Sequence of the first protein:
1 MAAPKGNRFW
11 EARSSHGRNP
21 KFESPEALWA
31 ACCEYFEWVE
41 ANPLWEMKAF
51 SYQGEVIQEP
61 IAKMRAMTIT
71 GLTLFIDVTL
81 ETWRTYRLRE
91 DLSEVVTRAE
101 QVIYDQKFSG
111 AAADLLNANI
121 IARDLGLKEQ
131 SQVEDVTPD

Sequence of the second protein:
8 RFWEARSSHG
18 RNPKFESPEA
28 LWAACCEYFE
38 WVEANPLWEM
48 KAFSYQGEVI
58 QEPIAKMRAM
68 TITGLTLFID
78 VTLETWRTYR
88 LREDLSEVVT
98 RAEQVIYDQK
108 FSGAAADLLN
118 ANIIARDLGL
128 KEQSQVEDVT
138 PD

The following describes two proteins that form a bound complex.

Contacts between the two chains:
Residue F9 in the first protein contacts residue Q106 in the second protein (closest heavy-atom distance 3.7 Å).
Residue W45 in the first protein is in contact with residue L115 in the second protein (closest heavy-atom distance 3.9 Å).
Residue M64 in the first protein contacts residue A113 in the second protein (closest heavy-atom distance 3.6 Å).
Residue I120 in the first protein interacts with residue F108 in the second protein (closest heavy-atom distance 3.9 Å).
Residue V56 in the first protein is in contact with residue E59 in the second protein (closest heavy-atom distance 3.3 Å).
Residue E134 in the first protein is in contact with residue T137 in the second protein (closest heavy-atom distance 3.8 Å).
Residue Q58 in the first protein contacts residue P60 in the second protein (closest heavy-atom distance 3.1 Å).
Residue S51 in the first protein interacts with residue F50 in the second protein (closest heavy-atom distance 3.7 Å).
Residue E129 in the first protein interacts with residue Q130 in the second protein (closest heavy-atom distance 3.1 Å).
Residue L74 in the first protein interacts with residue R98 in the second protein (closest heavy-atom distance 3.7 Å).
Residue E129 in the first protein contacts residue Q132 in the second protein (closest heavy-atom distance 3.0 Å).
Residue N117 in the first protein contacts residue A112 in the second protein (closest heavy-atom distance 2.7 Å).
Residue I120 in the first protein is in contact with residue A118 in the second protein (closest heavy-atom distance 3.5 Å).
Residue Q132 in the first protein is in contact with residue E134 in the second protein (closest heavy-atom distance 2.9 Å).
Residue T68 in the first protein is in contact with residue F108 in the second protein (closest heavy-atom distance 3.6 Å).
Residue L116 in the first protein interacts with residue A112 in the second protein (closest heavy-atom distance 3.1 Å).
Residue R123 in the first protein is in contact with residue N119 in the second protein (closest heavy-atom distance 3.5 Å).
Residue I120 in the first protein contacts residue A111 in the second protein (closest heavy-atom distance 3.8 Å).
Residue W10 in the first protein contacts residue V102 in the second protein (closest heavy-atom distance 3.8 Å).
Residue G71 in the first protein interacts with residue D105 in the second protein (closest heavy-atom distance 4.0 Å).
Residue S131 in the first protein contacts residue Q132 in the second protein (closest heavy-atom distance 3.0 Å).
Residue V133 in the first protein is in contact with residue D135 in the second protein (closest heavy-atom distance 3.5 Å).
Residue S131 in the first protein interacts with residue V133 in the second protein (closest heavy-atom distance 3.6 Å).
Residue L74 in the first protein contacts residue Q101 in the second protein (closest heavy-atom distance 3.2 Å).
Residue D124 in the first protein contacts residue F108 in the second protein (closest heavy-atom distance 3.5 Å).
Residue R123 in the first protein interacts with residue E129 in the second protein (closest heavy-atom distance 3.4 Å).
Residue S131 in the first protein contacts residue E134 in the second protein (closest heavy-atom distance 2.8 Å).
Residue R123 in the first protein interacts with residue L127 in the second protein (closest heavy-atom distance 2.9 Å).
Residue V133 in the first protein interacts with residue E134 in the second protein (closest heavy-atom distance 2.9 Å).
Residue W10 in the first protein contacts residue F36 in the second protein (closest heavy-atom distance 3.4 Å).
Residue N117 in the first protein contacts residue A111 in the second protein (closest heavy-atom distance 3.5 Å).
Residue N117 in the first protein contacts residue D114 in the second protein (closest heavy-atom distance 2.8 Å).
Residue N119 in the first protein contacts residue E129 in the second protein (closest heavy-atom distance 2.8 Å).
Residue Q132 in the first protein contacts residue V136 in the second protein (closest heavy-atom distance 3.8 Å).
Residue R8 in the first protein is in contact with residue E40 in the second protein (closest heavy-atom distance 3.9 Å).
Residue E46 in the first protein is in contact with residue L115 in the second protein (closest heavy-atom distance 3.4 Å).
Residue K63 in the first protein interacts with residue A113 in the second protein (closest heavy-atom distance 3.4 Å).
Residue A49 in the first protein interacts with residue I61 in the second protein (closest heavy-atom distance 3.9 Å).
Residue E129 in the first protein contacts residue S131 in the second protein (closest heavy-atom distance 3.2 Å).
Residue K128 in the first protein is in contact with residue Q132 in the second protein (closest heavy-atom distance 3.6 Å).
Residue R123 in the first protein contacts residue K128 in the second protein (closest heavy-atom distance 3.5 Å).
Residue G126 in the first protein interacts with residue Q130 in the second protein (closest heavy-atom distance 3.6 Å).
Residue T70 in the first protein interacts with residue D105 in the second protein (closest heavy-atom distance 3.0 Å).
Residue A49 in the first protein interacts with residue F50 in the second protein (closest heavy-atom distance 3.9 Å).
Residue T68 in the first protein interacts with residue D105 in the second protein (closest heavy-atom distance 3.6 Å).
Residue R8 in the first protein interacts with residue E37 in the second protein (closest heavy-atom distance 3.8 Å).
Residue N117 in the first protein is in contact with residue A118 in the second protein (closest heavy-atom distance 3.4 Å).
Residue F9 in the first protein contacts residue V102 in the second protein (closest heavy-atom distance 3.5 Å).
Residue R123 in the first protein contacts residue A122 in the second protein (closest heavy-atom distance 3.7 Å).
Residue D135 in the first protein interacts with residue T137 in the second protein (closest heavy-atom distance 2.8 Å).
Residue W10 in the first protein is in contact with residue E40 in the second protein (closest heavy-atom distance 3.5 Å).
Residue Q130 in the first protein interacts with residue Q132 in the second protein (closest heavy-atom distance 3.4 Å).
Residue L44 in the first protein is in contact with residue L115 in the second protein (closest heavy-atom distance 3.7 Å).
Residue E134 in the first protein is in contact with residue P138 in the second protein (closest heavy-atom distance 3.8 Å).
Residue L80 in the first protein interacts with residue Q101 in the second protein (closest heavy-atom distance 3.9 Å).
Residue K128 in the first protein interacts with residue Q130 in the second protein (closest heavy-atom distance 3.3 Å).
Residue V133 in the first protein contacts residue V136 in the second protein (closest heavy-atom distance 2.9 Å).
Residue E134 in the first protein contacts residue V136 in the second protein (closest heavy-atom distance 3.8 Å).
Residue Q53 in the first protein is in contact with residue Y52 in the second protein (closest heavy-atom distance 3.9 Å).
Residue L44 in the first protein is in contact with residue S109 in the second protein (closest heavy-atom distance 3.8 Å).